This data describes a binding interaction between two proteins.

Contacts between the two chains:
Residue V133 in the second protein interacts with residue F21 in the first protein (closest heavy-atom distance 4.7 Å).
Residue T134 in the second protein contacts residue E22 in the first protein (closest heavy-atom distance 4.3 Å).
Residue A130 in the second protein is in contact with residue F25 in the first protein (closest heavy-atom distance 4.1 Å).
Residue L127 in the second protein is in contact with residue V29 in the first protein (closest heavy-atom distance 3.7 Å).
Residue T134 in the second protein interacts with residue E18 in the first protein (closest heavy-atom distance 4.4 Å).
Residue L126 in the second protein interacts with residue V29 in the first protein (closest heavy-atom distance 3.7 Å).
Residue A130 in the second protein contacts residue E22 in the first protein (closest heavy-atom distance 3.8 Å).
Residue H123 in the second protein interacts with residue V29 in the first protein (closest heavy-atom distance 4.1 Å).

Sequence of the first protein:
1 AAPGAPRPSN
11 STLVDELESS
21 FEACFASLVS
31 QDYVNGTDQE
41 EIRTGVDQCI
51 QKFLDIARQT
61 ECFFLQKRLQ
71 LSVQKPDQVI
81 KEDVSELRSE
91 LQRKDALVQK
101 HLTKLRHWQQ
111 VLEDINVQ

Sequence of the second protein:
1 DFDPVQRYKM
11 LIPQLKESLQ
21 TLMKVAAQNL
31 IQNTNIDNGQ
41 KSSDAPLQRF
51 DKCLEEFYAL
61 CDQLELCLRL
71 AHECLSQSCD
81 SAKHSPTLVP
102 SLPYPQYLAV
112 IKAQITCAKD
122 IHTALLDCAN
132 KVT